Contacts between the two chains:
Residue R37 in protein 2 contacts residue E45 in protein 1 (closest heavy-atom distance 3.3 Å).
Residue R315 in protein 2 contacts residue H42 in protein 1 (closest heavy-atom distance 3.4 Å).
Residue R136 in protein 2 interacts with residue G317 in protein 1 (closest heavy-atom distance 3.5 Å).
Residue E45 in protein 2 contacts residue R37 in protein 1 (closest heavy-atom distance 3.2 Å).
Residue T143 in protein 2 is in contact with residue D395 in protein 1 (closest heavy-atom distance 3.0 Å).
Residue R37 in protein 2 is in contact with residue R37 in protein 1 (closest heavy-atom distance 3.6 Å).
Residue G142 in protein 2 interacts with residue D395 in protein 1 (closest heavy-atom distance 3.4 Å).
Residue H134 in protein 2 interacts with residue Y213 in protein 1 (closest heavy-atom distance 3.5 Å).
Residue R393 in protein 2 contacts residue E121 in protein 1 (closest heavy-atom distance 3.5 Å).
Residue W402 in protein 2 contacts residue L145 in protein 1 (closest heavy-atom distance 3.7 Å).
Residue G392 in protein 2 is in contact with residue G139 in protein 1 (closest heavy-atom distance 3.7 Å).
Residue H42 in protein 2 contacts residue P288 in protein 1 (closest heavy-atom distance 3.7 Å).
Residue P316 in protein 2 interacts with residue R136 in protein 1 (closest heavy-atom distance 3.5 Å).
Residue P288 in protein 2 is in contact with residue D43 in protein 1 (closest heavy-atom distance 3.5 Å).
Residue T143 in protein 2 is in contact with residue E396 in protein 1 (closest heavy-atom distance 3.1 Å).
Residue E119 in protein 2 contacts residue R393 in protein 1 (closest heavy-atom distance 3.1 Å).
Residue R315 in protein 2 interacts with residue R127 in protein 1 (closest heavy-atom distance 3.6 Å).
Residue G317 in protein 2 interacts with residue H134 in protein 1 (closest heavy-atom distance 2.9 Å).
Residue G139 in protein 2 interacts with residue R393 in protein 1 (closest heavy-atom distance 3.0 Å).
Residue H42 in protein 2 contacts residue Q217 in protein 1 (closest heavy-atom distance 2.9 Å).
Residue H42 in protein 2 contacts residue D290 in protein 1 (closest heavy-atom distance 2.6 Å).
Residue D290 in protein 2 is in contact with residue H42 in protein 1 (closest heavy-atom distance 2.6 Å).
Residue H134 in protein 2 is in contact with residue G317 in protein 1 (closest heavy-atom distance 2.8 Å).
Residue P316 in protein 2 is in contact with residue R127 in protein 1 (closest heavy-atom distance 3.0 Å).
Residue Q216 in protein 2 interacts with residue V132 in protein 1 (closest heavy-atom distance 3.5 Å).
Residue R141 in protein 2 is in contact with residue R393 in protein 1 (closest heavy-atom distance 3.4 Å).
Residue R393 in protein 2 contacts residue G142 in protein 1 (closest heavy-atom distance 3.5 Å).
Residue H134 in protein 2 contacts residue D212 in protein 1 (closest heavy-atom distance 3.4 Å).
Residue N215 in protein 2 interacts with residue N215 in protein 1 (closest heavy-atom distance 3.1 Å).
Residue H134 in protein 2 contacts residue Q216 in protein 1 (closest heavy-atom distance 3.0 Å).
Residue V132 in protein 2 is in contact with residue Q216 in protein 1 (closest heavy-atom distance 3.6 Å).
Residue N215 in protein 2 interacts with residue V132 in protein 1 (closest heavy-atom distance 3.5 Å).
Residue Q216 in protein 2 contacts residue H134 in protein 1 (closest heavy-atom distance 3.1 Å).
Residue Y120 in protein 2 contacts residue R393 in protein 1 (closest heavy-atom distance 3.7 Å).
Residue V132 in protein 2 interacts with residue N215 in protein 1 (closest heavy-atom distance 3.7 Å).
Residue R315 in protein 2 contacts residue L46 in protein 1 (closest heavy-atom distance 3.5 Å).
Residue D43 in protein 2 interacts with residue P288 in protein 1 (closest heavy-atom distance 3.7 Å).
Residue E121 in protein 2 interacts with residue R393 in protein 1 (closest heavy-atom distance 3.4 Å).
Residue V378 in protein 2 contacts residue G139 in protein 1 (closest heavy-atom distance 3.7 Å).
Residue H42 in protein 2 contacts residue R315 in protein 1 (closest heavy-atom distance 3.4 Å).
Residue K144 in protein 2 contacts residue D395 in protein 1 (closest heavy-atom distance 3.1 Å).
Residue R393 in protein 2 contacts residue G139 in protein 1 (closest heavy-atom distance 3.1 Å).
Residue R393 in protein 2 contacts residue E119 in protein 1 (closest heavy-atom distance 3.0 Å).
Residue P316 in protein 2 is in contact with residue E124 in protein 1 (closest heavy-atom distance 3.4 Å).
Residue E124 in protein 2 is in contact with residue P316 in protein 1 (closest heavy-atom distance 3.3 Å).
Residue D212 in protein 2 interacts with residue H134 in protein 1 (closest heavy-atom distance 3.5 Å).
Residue R136 in protein 2 interacts with residue P316 in protein 1 (closest heavy-atom distance 3.6 Å).
Residue L145 in protein 2 contacts residue P400 in protein 1 (closest heavy-atom distance 3.6 Å).
Residue Q216 in protein 2 is in contact with residue T133 in protein 1 (closest heavy-atom distance 3.7 Å).
Residue Q217 in protein 2 contacts residue H42 in protein 1 (closest heavy-atom distance 3.0 Å).
Residue P288 in protein 2 interacts with residue H42 in protein 1 (closest heavy-atom distance 3.5 Å).
Residue D395 in protein 2 interacts with residue T143 in protein 1 (closest heavy-atom distance 3.0 Å).
Residue R127 in protein 2 interacts with residue P316 in protein 1 (closest heavy-atom distance 2.9 Å).
Residue G317 in protein 2 interacts with residue R136 in protein 1 (closest heavy-atom distance 3.4 Å).
Residue Y213 in protein 2 interacts with residue H134 in protein 1 (closest heavy-atom distance 3.4 Å).
Residue R393 in protein 2 is in contact with residue R141 in protein 1 (closest heavy-atom distance 3.5 Å).
Residue R127 in protein 2 contacts residue R315 in protein 1 (closest heavy-atom distance 3.6 Å).
Residue G139 in protein 2 contacts residue V378 in protein 1 (closest heavy-atom distance 3.7 Å).
Residue D395 in protein 2 interacts with residue G142 in protein 1 (closest heavy-atom distance 3.3 Å).
Residue E396 in protein 2 is in contact with residue T143 in protein 1 (closest heavy-atom distance 3.0 Å).

These two protein chains interact to form a complex.

Sequence of protein 2:
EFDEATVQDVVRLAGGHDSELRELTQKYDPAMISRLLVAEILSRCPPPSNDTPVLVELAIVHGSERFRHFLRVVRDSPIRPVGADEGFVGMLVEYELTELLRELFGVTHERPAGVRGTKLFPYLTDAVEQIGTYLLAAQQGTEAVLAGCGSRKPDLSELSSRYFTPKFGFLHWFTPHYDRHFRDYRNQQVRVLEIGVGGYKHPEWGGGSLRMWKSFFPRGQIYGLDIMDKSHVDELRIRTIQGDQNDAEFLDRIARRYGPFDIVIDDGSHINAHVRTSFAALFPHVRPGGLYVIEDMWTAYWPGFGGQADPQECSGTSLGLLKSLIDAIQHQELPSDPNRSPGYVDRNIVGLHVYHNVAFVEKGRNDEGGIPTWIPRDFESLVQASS

Sequence of protein 1:
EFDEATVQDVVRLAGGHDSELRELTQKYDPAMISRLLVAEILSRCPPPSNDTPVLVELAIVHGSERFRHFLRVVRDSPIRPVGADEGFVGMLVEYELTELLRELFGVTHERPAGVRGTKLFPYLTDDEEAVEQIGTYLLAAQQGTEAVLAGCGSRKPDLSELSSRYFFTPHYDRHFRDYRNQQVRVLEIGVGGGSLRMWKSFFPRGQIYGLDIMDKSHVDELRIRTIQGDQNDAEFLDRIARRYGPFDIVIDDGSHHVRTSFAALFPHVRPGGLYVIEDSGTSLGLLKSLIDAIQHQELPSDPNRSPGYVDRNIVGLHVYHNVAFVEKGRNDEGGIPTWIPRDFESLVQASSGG